Sequence of the first protein:
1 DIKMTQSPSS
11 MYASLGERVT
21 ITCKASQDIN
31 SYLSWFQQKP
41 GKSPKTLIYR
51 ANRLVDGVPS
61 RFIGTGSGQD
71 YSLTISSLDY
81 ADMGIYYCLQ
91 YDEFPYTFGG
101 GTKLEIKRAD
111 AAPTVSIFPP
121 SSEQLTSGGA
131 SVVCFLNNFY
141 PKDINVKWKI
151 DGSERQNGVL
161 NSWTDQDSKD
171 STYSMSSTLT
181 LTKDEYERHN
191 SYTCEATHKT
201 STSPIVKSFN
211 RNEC

This data describes a binding interaction between two proteins.

Sequence of the second protein:
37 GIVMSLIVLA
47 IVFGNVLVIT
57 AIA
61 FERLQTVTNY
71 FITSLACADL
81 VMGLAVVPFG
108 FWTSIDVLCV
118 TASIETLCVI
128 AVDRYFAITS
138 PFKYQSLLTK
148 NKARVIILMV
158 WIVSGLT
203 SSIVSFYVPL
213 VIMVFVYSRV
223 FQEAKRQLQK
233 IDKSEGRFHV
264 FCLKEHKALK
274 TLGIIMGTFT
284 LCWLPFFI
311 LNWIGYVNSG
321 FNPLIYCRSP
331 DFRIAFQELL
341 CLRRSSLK

Interface contacts:
Residue K235 in the second protein interacts with residue E93 in the first protein (closest heavy-atom distance 4.7 Å).
Residue I233 in the second protein interacts with residue Y32 in the first protein (closest heavy-atom distance 3.4 Å).
Residue V242 in the second protein is in contact with residue Y49 in the first protein (closest heavy-atom distance 4.6 Å).
Residue K235 in the second protein interacts with residue Y96 in the first protein (closest heavy-atom distance 4.2 Å).
Residue F240 in the second protein is in contact with residue Y91 in the first protein (closest heavy-atom distance 3.7 Å).
Residue F240 in the second protein contacts residue T46 in the first protein (closest heavy-atom distance 4.5 Å).
Residue R239 in the second protein interacts with residue Y96 in the first protein (closest heavy-atom distance 2.7 Å).
Residue S236 in the second protein is in contact with residue Y91 in the first protein (closest heavy-atom distance 2.6 Å).
Residue K235 in the second protein is in contact with residue Y32 in the first protein (closest heavy-atom distance 2.6 Å).
Residue F240 in the second protein is in contact with residue Y49 in the first protein (closest heavy-atom distance 3.6 Å).
Residue R239 in the second protein contacts residue Y91 in the first protein (closest heavy-atom distance 4.3 Å).
Residue F240 in the second protein contacts residue S34 in the first protein (closest heavy-atom distance 4.1 Å).
Residue K235 in the second protein is in contact with residue Y91 in the first protein (closest heavy-atom distance 3.3 Å).
Residue S236 in the second protein interacts with residue Y32 in the first protein (closest heavy-atom distance 4.1 Å).
Residue V242 in the second protein is in contact with residue D56 in the first protein (closest heavy-atom distance 3.5 Å).
Residue D234 in the second protein contacts residue Y32 in the first protein (closest heavy-atom distance 3.2 Å).
Residue H241 in the second protein contacts residue Y49 in the first protein (closest heavy-atom distance 4.7 Å).
Residue S236 in the second protein interacts with residue R50 in the first protein (closest heavy-atom distance 4.2 Å).
Residue K235 in the second protein is in contact with residue D92 in the first protein (closest heavy-atom distance 2.9 Å).
Residue S236 in the second protein interacts with residue Y49 in the first protein (closest heavy-atom distance 3.8 Å).